These two protein chains interact to form a complex.

Sequence of the first protein:
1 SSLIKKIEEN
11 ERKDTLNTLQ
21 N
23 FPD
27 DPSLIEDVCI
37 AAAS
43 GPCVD

Interface contacts:
Residue A39 in the first protein interacts with residue P44 in the second protein (closest heavy-atom distance 3.8 Å).
Residue T18 in the first protein contacts residue I42 in the second protein (closest heavy-atom distance 3.6 Å).
Residue V46 in the first protein contacts residue F23 in the second protein (closest heavy-atom distance 4.6 Å).
Residue A39 in the first protein is in contact with residue S40 in the second protein (closest heavy-atom distance 4.7 Å).
Residue L30 in the first protein contacts residue L52 in the second protein (closest heavy-atom distance 4.0 Å).
Residue E11 in the first protein contacts residue A39 in the second protein (closest heavy-atom distance 3.8 Å).
Residue P44 in the first protein contacts residue A38 in the second protein (closest heavy-atom distance 3.3 Å).
Residue V46 in the first protein is in contact with residue L19 in the second protein (closest heavy-atom distance 3.7 Å).
Residue I31 in the first protein interacts with residue L49 in the second protein (closest heavy-atom distance 4.1 Å).
Residue V34 in the first protein is in contact with residue L52 in the second protein (closest heavy-atom distance 4.3 Å).
Residue V34 in the first protein interacts with residue C45 in the second protein (closest heavy-atom distance 4.3 Å).
Residue S40 in the first protein interacts with residue S40 in the second protein (closest heavy-atom distance 4.3 Å).
Residue A38 in the first protein interacts with residue R41 in the second protein (closest heavy-atom distance 4.9 Å).
Residue T15 in the first protein is in contact with residue S40 in the second protein (closest heavy-atom distance 3.0 Å).
Residue F23 in the first protein is in contact with residue L49 in the second protein (closest heavy-atom distance 3.6 Å).
Residue S40 in the first protein interacts with residue R41 in the second protein (closest heavy-atom distance 3.1 Å).
Residue T15 in the first protein is in contact with residue C45 in the second protein (closest heavy-atom distance 4.2 Å).
Residue C35 in the first protein contacts residue C45 in the second protein (closest heavy-atom distance 4.0 Å).
Residue A38 in the first protein interacts with residue C45 in the second protein (closest heavy-atom distance 3.1 Å).
Residue L19 in the first protein interacts with residue I42 in the second protein (closest heavy-atom distance 4.2 Å).
Residue C45 in the first protein interacts with residue A39 in the second protein (closest heavy-atom distance 4.8 Å).
Residue L19 in the first protein interacts with residue C45 in the second protein (closest heavy-atom distance 3.6 Å).
Residue E11 in the first protein contacts residue S40 in the second protein (closest heavy-atom distance 4.7 Å).
Residue L19 in the first protein is in contact with residue V46 in the second protein (closest heavy-atom distance 3.9 Å).
Residue P44 in the first protein contacts residue R41 in the second protein (closest heavy-atom distance 3.6 Å).
Residue C45 in the first protein is in contact with residue A38 in the second protein (closest heavy-atom distance 3.7 Å).
Residue C45 in the first protein contacts residue L19 in the second protein (closest heavy-atom distance 4.0 Å).
Residue V34 in the first protein interacts with residue A48 in the second protein (closest heavy-atom distance 3.4 Å).
Residue F23 in the first protein contacts residue V46 in the second protein (closest heavy-atom distance 4.5 Å).
Residue T15 in the first protein contacts residue I42 in the second protein (closest heavy-atom distance 4.6 Å).
Residue F23 in the first protein interacts with residue L50 in the second protein (closest heavy-atom distance 3.8 Å).
Residue V34 in the first protein is in contact with residue L49 in the second protein (closest heavy-atom distance 3.7 Å).
Residue C45 in the first protein is in contact with residue V34 in the second protein (closest heavy-atom distance 3.9 Å).
Residue A39 in the first protein interacts with residue R41 in the second protein (closest heavy-atom distance 3.1 Å).
Residue L19 in the first protein interacts with residue L49 in the second protein (closest heavy-atom distance 3.9 Å).
Residue A38 in the first protein interacts with residue P44 in the second protein (closest heavy-atom distance 4.7 Å).
Residue S40 in the first protein interacts with residue A38 in the second protein (closest heavy-atom distance 3.8 Å).
Residue C45 in the first protein interacts with residue C35 in the second protein (closest heavy-atom distance 3.4 Å).

Sequence of the second protein:
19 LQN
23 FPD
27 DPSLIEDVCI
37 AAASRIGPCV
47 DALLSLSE